Residue-level contacts at the interface:
Residue I142 in chain B contacts residue F78 in chain A (closest heavy-atom distance 4.0 Å).
Residue L139 in chain B interacts with residue V58 in chain A (closest heavy-atom distance 4.2 Å).
Residue L139 in chain B interacts with residue I80 in chain A (closest heavy-atom distance 4.2 Å).
Residue M165 in chain B is in contact with residue N93 in chain A (closest heavy-atom distance 3.1 Å).
Residue T134 in chain B interacts with residue I75 in chain A (closest heavy-atom distance 3.6 Å).
Residue Q140 in chain B interacts with residue A92 in chain A (closest heavy-atom distance 3.6 Å).
Residue L139 in chain B is in contact with residue C97 in chain A (closest heavy-atom distance 2.8 Å).
Residue L169 in chain B contacts residue L86 in chain A (closest heavy-atom distance 4.8 Å).
Residue I142 in chain B is in contact with residue I80 in chain A (closest heavy-atom distance 3.6 Å).
Residue M165 in chain B is in contact with residue L89 in chain A (closest heavy-atom distance 4.0 Å).
Residue L169 in chain B is in contact with residue L89 in chain A (closest heavy-atom distance 3.8 Å).
Residue Q140 in chain B contacts residue L89 in chain A (closest heavy-atom distance 3.6 Å).
Residue P136 in chain B contacts residue Y64 in chain A (closest heavy-atom distance 3.7 Å).
Residue V146 in chain B contacts residue A81 in chain A (closest heavy-atom distance 4.8 Å).
Residue Y168 in chain B contacts residue L89 in chain A (closest heavy-atom distance 4.2 Å).
Residue P136 in chain B contacts residue K65 in chain A (closest heavy-atom distance 3.8 Å).
Residue Q140 in chain B is in contact with residue C97 in chain A (closest heavy-atom distance 3.3 Å).
Residue I147 in chain B contacts residue A85 in chain A (closest heavy-atom distance 3.6 Å).
Residue T134 in chain B is in contact with residue S71 in chain A (closest heavy-atom distance 3.2 Å).
Residue Q140 in chain B is in contact with residue N93 in chain A (closest heavy-atom distance 3.3 Å).
Residue R144 in chain B contacts residue L89 in chain A (closest heavy-atom distance 4.2 Å).
Residue V146 in chain B interacts with residue A85 in chain A (closest heavy-atom distance 4.2 Å).
Residue C150 in chain B interacts with residue P82 in chain A (closest heavy-atom distance 3.9 Å).
Residue S138 in chain B contacts residue C97 in chain A (closest heavy-atom distance 3.5 Å).
Residue P35 in chain B contacts residue E74 in chain A (closest heavy-atom distance 3.9 Å).
Residue L139 in chain B contacts residue A92 in chain A (closest heavy-atom distance 3.7 Å).
Residue T134 in chain B contacts residue T69 in chain A (closest heavy-atom distance 4.4 Å).
Residue P136 in chain B is in contact with residue T69 in chain A (closest heavy-atom distance 4.0 Å).
Residue C143 in chain B interacts with residue L89 in chain A (closest heavy-atom distance 3.7 Å).
Residue F137 in chain B is in contact with residue Y61 in chain A (closest heavy-atom distance 2.4 Å).
Residue C143 in chain B interacts with residue L88 in chain A (closest heavy-atom distance 3.7 Å).
Residue I142 in chain B is in contact with residue Y64 in chain A (closest heavy-atom distance 4.4 Å).
Residue C143 in chain B is in contact with residue A85 in chain A (closest heavy-atom distance 3.9 Å).
Residue F135 in chain B contacts residue I75 in chain A (closest heavy-atom distance 3.4 Å).
Residue L139 in chain B is in contact with residue Y61 in chain A (closest heavy-atom distance 3.3 Å).
Residue L139 in chain B is in contact with residue L88 in chain A (closest heavy-atom distance 4.2 Å).
Residue F135 in chain B contacts residue Y68 in chain A (closest heavy-atom distance 3.9 Å).
Residue S138 in chain B interacts with residue Y61 in chain A (closest heavy-atom distance 3.2 Å).
Residue M165 in chain B interacts with residue M90 in chain A (closest heavy-atom distance 3.6 Å).
Residue N33 in chain B is in contact with residue E77 in chain A (closest heavy-atom distance 3.4 Å).
Residue P136 in chain B interacts with residue I75 in chain A (closest heavy-atom distance 3.9 Å).
Residue I147 in chain B is in contact with residue L86 in chain A (closest heavy-atom distance 3.4 Å).
Residue P136 in chain B is in contact with residue Y68 in chain A (closest heavy-atom distance 3.7 Å).
Residue L159 in chain B interacts with residue L86 in chain A (closest heavy-atom distance 4.2 Å).
Residue P160 in chain B interacts with residue L86 in chain A (closest heavy-atom distance 3.9 Å).
Residue I161 in chain B interacts with residue L86 in chain A (closest heavy-atom distance 4.1 Å).
Residue I142 in chain B interacts with residue Y61 in chain A (closest heavy-atom distance 4.1 Å).
Residue T134 in chain B interacts with residue N70 in chain A (closest heavy-atom distance 3.6 Å).
Residue V146 in chain B interacts with residue P82 in chain A (closest heavy-atom distance 4.3 Å).
Residue P162 in chain B interacts with residue M90 in chain A (closest heavy-atom distance 3.5 Å).
Residue I132 in chain B interacts with residue E74 in chain A (closest heavy-atom distance 4.1 Å).
Residue P136 in chain B contacts residue Y61 in chain A (closest heavy-atom distance 4.6 Å).
Residue L139 in chain B interacts with residue F78 in chain A (closest heavy-atom distance 3.9 Å).
Residue I161 in chain B contacts residue L89 in chain A (closest heavy-atom distance 4.6 Å).
Residue I161 in chain B is in contact with residue M90 in chain A (closest heavy-atom distance 4.0 Å).
Residue R133 in chain B is in contact with residue I75 in chain A (closest heavy-atom distance 3.5 Å).
Residue T134 in chain B contacts residue Y68 in chain A (closest heavy-atom distance 3.3 Å).
Residue V146 in chain B contacts residue I80 in chain A (closest heavy-atom distance 3.9 Å).
Residue C143 in chain B interacts with residue I80 in chain A (closest heavy-atom distance 3.7 Å).
Residue I147 in chain B interacts with residue L89 in chain A (closest heavy-atom distance 3.6 Å).

Sequence of chain B:
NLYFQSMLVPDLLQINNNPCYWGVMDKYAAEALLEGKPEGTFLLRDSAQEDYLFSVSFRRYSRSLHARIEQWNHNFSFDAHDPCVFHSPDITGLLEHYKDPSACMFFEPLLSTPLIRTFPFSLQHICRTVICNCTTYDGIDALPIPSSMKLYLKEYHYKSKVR

Sequence of chain A:
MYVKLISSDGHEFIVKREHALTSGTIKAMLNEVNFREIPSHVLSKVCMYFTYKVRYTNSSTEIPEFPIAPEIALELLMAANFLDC

These two protein chains interact to form a complex.